The following describes two proteins that form a bound complex.

Sequence of protein 1:
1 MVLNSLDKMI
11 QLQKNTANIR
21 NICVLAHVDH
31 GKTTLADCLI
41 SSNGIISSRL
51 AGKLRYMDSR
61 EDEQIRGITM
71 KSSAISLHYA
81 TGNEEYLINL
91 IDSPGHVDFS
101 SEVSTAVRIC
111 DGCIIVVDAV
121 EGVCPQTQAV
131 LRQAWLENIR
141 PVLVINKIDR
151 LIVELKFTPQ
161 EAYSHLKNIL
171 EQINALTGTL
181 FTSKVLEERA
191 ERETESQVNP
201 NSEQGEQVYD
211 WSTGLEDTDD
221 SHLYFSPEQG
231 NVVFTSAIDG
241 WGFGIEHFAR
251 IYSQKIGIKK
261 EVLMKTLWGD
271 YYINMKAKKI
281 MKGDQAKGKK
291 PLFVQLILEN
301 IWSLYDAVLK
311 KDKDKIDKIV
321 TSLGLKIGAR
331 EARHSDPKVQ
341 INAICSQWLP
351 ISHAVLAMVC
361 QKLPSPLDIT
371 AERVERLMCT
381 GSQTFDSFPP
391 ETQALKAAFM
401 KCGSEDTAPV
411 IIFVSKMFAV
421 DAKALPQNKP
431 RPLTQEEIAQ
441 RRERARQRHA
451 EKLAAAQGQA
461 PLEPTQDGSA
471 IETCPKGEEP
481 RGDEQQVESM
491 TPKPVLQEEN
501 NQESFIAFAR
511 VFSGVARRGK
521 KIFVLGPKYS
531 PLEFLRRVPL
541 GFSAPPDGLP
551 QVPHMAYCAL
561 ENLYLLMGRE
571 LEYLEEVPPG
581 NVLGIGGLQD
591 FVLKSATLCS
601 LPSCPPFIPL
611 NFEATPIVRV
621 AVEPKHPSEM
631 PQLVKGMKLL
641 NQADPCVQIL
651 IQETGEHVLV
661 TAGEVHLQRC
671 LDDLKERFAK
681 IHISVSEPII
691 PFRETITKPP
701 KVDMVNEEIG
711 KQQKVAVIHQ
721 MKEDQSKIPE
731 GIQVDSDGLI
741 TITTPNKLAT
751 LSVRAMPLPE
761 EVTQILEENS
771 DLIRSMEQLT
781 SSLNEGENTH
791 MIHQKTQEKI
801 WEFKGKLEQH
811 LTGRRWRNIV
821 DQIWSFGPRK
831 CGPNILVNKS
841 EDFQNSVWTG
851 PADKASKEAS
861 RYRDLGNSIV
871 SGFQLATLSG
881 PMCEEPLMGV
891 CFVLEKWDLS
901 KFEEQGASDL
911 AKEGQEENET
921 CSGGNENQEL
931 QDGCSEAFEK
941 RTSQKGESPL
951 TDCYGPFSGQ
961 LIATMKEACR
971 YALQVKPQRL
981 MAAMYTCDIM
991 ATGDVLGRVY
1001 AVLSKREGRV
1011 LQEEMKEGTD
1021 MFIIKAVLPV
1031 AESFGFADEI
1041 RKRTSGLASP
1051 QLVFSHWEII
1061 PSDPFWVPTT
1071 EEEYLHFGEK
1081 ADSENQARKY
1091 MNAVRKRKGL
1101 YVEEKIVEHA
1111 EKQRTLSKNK

Sequence of protein 2:
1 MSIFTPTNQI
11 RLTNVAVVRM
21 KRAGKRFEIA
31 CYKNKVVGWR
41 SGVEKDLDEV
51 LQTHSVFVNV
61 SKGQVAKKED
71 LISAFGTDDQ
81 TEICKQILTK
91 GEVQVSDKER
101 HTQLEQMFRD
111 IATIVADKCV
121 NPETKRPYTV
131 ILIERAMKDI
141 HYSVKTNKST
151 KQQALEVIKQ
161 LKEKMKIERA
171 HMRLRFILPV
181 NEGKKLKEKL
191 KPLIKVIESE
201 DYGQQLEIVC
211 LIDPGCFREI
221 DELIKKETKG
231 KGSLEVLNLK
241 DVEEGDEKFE

Interface contacts:
Residue H1109 in protein 1 contacts residue N238 in protein 2 (closest heavy-atom distance 3.1 Å).
Residue E929 in protein 1 interacts with residue Q205 in protein 2 (closest heavy-atom distance 3.4 Å).
Residue K1098 in protein 1 contacts residue K125 in protein 2 (closest heavy-atom distance 2.8 Å).
Residue E929 in protein 1 contacts residue L206 in protein 2 (closest heavy-atom distance 3.1 Å).
Residue G959 in protein 1 contacts residue R173 in protein 2 (closest heavy-atom distance 3.7 Å).
Residue E656 in protein 1 interacts with residue R126 in protein 2 (closest heavy-atom distance 3.3 Å).
Residue D932 in protein 1 is in contact with residue R175 in protein 2 (closest heavy-atom distance 3.1 Å).
Residue F938 in protein 1 is in contact with residue E200 in protein 2 (closest heavy-atom distance 3.1 Å).
Residue Q931 in protein 1 interacts with residue I177 in protein 2 (closest heavy-atom distance 3.1 Å).
Residue E1111 in protein 1 contacts residue L237 in protein 2 (closest heavy-atom distance 3.6 Å).
Residue L930 in protein 1 contacts residue L206 in protein 2 (closest heavy-atom distance 3.8 Å).
Residue T951 in protein 1 is in contact with residue Q205 in protein 2 (closest heavy-atom distance 3.6 Å).
Residue K1112 in protein 1 interacts with residue L237 in protein 2 (closest heavy-atom distance 3.7 Å).
Residue F957 in protein 1 interacts with residue R175 in protein 2 (closest heavy-atom distance 3.6 Å).
Residue E929 in protein 1 is in contact with residue I177 in protein 2 (closest heavy-atom distance 3.7 Å).
Residue V1102 in protein 1 contacts residue P127 in protein 2 (closest heavy-atom distance 3.4 Å).
Residue F938 in protein 1 is in contact with residue Y202 in protein 2 (closest heavy-atom distance 3.4 Å).
Residue H657 in protein 1 interacts with residue R126 in protein 2 (closest heavy-atom distance 3.1 Å).
Residue E1111 in protein 1 is in contact with residue N238 in protein 2 (closest heavy-atom distance 3.7 Å).
Residue D932 in protein 1 contacts residue I177 in protein 2 (closest heavy-atom distance 3.2 Å).
Residue D932 in protein 1 interacts with residue V236 in protein 2 (closest heavy-atom distance 3.3 Å).
Residue C953 in protein 1 is in contact with residue L206 in protein 2 (closest heavy-atom distance 3.6 Å).
Residue L950 in protein 1 is in contact with residue Q205 in protein 2 (closest heavy-atom distance 3.7 Å).
Residue C934 in protein 1 interacts with residue I208 in protein 2 (closest heavy-atom distance 3.4 Å).
Residue K1112 in protein 1 contacts residue E219 in protein 2 (closest heavy-atom distance 3.4 Å).
Residue K1112 in protein 1 interacts with residue E222 in protein 2 (closest heavy-atom distance 3.6 Å).
Residue D932 in protein 1 contacts residue I208 in protein 2 (closest heavy-atom distance 3.4 Å).
Residue P627 in protein 1 interacts with residue R135 in protein 2 (closest heavy-atom distance 3.3 Å).
Residue K1096 in protein 1 interacts with residue R126 in protein 2 (closest heavy-atom distance 3.5 Å).
Residue G933 in protein 1 contacts residue I208 in protein 2 (closest heavy-atom distance 3.7 Å).
Residue V1102 in protein 1 contacts residue Y128 in protein 2 (closest heavy-atom distance 2.7 Å).
Residue Q1113 in protein 1 interacts with residue K151 in protein 2 (closest heavy-atom distance 3.7 Å).
Residue P624 in protein 1 contacts residue L132 in protein 2 (closest heavy-atom distance 3.3 Å).
Residue K1098 in protein 1 is in contact with residue R126 in protein 2 (closest heavy-atom distance 3.7 Å).
Residue E623 in protein 1 interacts with residue R126 in protein 2 (closest heavy-atom distance 3.5 Å).
Residue Q931 in protein 1 is in contact with residue L206 in protein 2 (closest heavy-atom distance 3.1 Å).
Residue K1105 in protein 1 is in contact with residue E244 in protein 2 (closest heavy-atom distance 3.2 Å).
Residue M630 in protein 1 interacts with residue L132 in protein 2 (closest heavy-atom distance 3.6 Å).
Residue I1106 in protein 1 contacts residue L239 in protein 2 (closest heavy-atom distance 3.8 Å).
Residue Q1113 in protein 1 interacts with residue L239 in protein 2 (closest heavy-atom distance 3.4 Å).
Residue R1095 in protein 1 interacts with residue Y128 in protein 2 (closest heavy-atom distance 3.2 Å).
Residue H626 in protein 1 interacts with residue D139 in protein 2 (closest heavy-atom distance 3.4 Å).
Residue A1110 in protein 1 interacts with residue N238 in protein 2 (closest heavy-atom distance 3.6 Å).
Residue E939 in protein 1 is in contact with residue E198 in protein 2 (closest heavy-atom distance 3.5 Å).
Residue E1104 in protein 1 contacts residue Y128 in protein 2 (closest heavy-atom distance 3.3 Å).
Residue P631 in protein 1 is in contact with residue E123 in protein 2 (closest heavy-atom distance 3.8 Å).
Residue E623 in protein 1 interacts with residue P122 in protein 2 (closest heavy-atom distance 3.5 Å).
Residue H626 in protein 1 interacts with residue R135 in protein 2 (closest heavy-atom distance 3.2 Å).
Residue K1112 in protein 1 interacts with residue R218 in protein 2 (closest heavy-atom distance 3.4 Å).
Residue P624 in protein 1 is in contact with residue R135 in protein 2 (closest heavy-atom distance 3.5 Å).
Residue K1105 in protein 1 interacts with residue R173 in protein 2 (closest heavy-atom distance 3.2 Å).
Residue E929 in protein 1 contacts residue P179 in protein 2 (closest heavy-atom distance 3.2 Å).
Residue I962 in protein 1 contacts residue R173 in protein 2 (closest heavy-atom distance 3.6 Å).
Residue E939 in protein 1 contacts residue S199 in protein 2 (closest heavy-atom distance 3.1 Å).
Residue C953 in protein 1 contacts residue Q205 in protein 2 (closest heavy-atom distance 3.2 Å).
Residue F957 in protein 1 is in contact with residue V236 in protein 2 (closest heavy-atom distance 3.8 Å).
Residue Q1113 in protein 1 contacts residue R218 in protein 2 (closest heavy-atom distance 3.5 Å).
Residue K625 in protein 1 interacts with residue R135 in protein 2 (closest heavy-atom distance 3.5 Å).
Residue Q1113 in protein 1 interacts with residue K240 in protein 2 (closest heavy-atom distance 3.7 Å).
Residue F957 in protein 1 interacts with residue L237 in protein 2 (closest heavy-atom distance 3.8 Å).